The following describes two proteins that form a bound complex.

Sequence of chain A:
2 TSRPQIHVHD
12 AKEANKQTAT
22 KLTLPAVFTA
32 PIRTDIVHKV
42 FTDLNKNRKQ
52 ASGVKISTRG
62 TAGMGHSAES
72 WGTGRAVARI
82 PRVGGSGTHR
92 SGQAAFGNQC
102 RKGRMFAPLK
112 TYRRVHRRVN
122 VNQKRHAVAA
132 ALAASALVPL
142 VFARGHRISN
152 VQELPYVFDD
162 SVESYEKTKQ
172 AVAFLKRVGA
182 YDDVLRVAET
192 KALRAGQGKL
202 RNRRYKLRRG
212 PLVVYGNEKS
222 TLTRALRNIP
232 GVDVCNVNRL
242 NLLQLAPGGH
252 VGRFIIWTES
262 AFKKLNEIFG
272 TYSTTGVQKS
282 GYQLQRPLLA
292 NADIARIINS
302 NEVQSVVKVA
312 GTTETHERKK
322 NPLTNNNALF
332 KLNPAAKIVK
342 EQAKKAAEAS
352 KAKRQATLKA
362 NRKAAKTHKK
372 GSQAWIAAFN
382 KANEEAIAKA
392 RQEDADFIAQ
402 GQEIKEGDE

Sequence of chain B:
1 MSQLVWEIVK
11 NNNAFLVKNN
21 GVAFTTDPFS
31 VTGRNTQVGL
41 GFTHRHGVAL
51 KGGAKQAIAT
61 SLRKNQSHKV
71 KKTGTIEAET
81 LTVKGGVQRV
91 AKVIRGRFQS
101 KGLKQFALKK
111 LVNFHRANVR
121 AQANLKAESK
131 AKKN

Interface contacts:
Residue S150 in chain A contacts residue E77 in chain B (closest heavy-atom distance 3.0 Å).
Residue D294 in chain A is in contact with residue M1 in chain B (closest heavy-atom distance 2.6 Å).
Residue Q153 in chain A is in contact with residue K72 in chain B (closest heavy-atom distance 3.4 Å).
Residue L155 in chain A contacts residue I76 in chain B (closest heavy-atom distance 4.0 Å).
Residue G146 in chain A is in contact with residue A14 in chain B (closest heavy-atom distance 3.6 Å).
Residue E154 in chain A interacts with residue S67 in chain B (closest heavy-atom distance 4.8 Å).
Residue A293 in chain A interacts with residue M1 in chain B (closest heavy-atom distance 3.9 Å).
Residue H8 in chain A contacts residue K72 in chain B (closest heavy-atom distance 4.1 Å).
Residue V252 in chain A is in contact with residue I8 in chain B (closest heavy-atom distance 4.3 Å).
Residue A144 in chain A is in contact with residue N13 in chain B (closest heavy-atom distance 3.9 Å).
Residue E154 in chain A is in contact with residue H68 in chain B (closest heavy-atom distance 3.8 Å).
Residue V139 in chain A interacts with residue Q66 in chain B (closest heavy-atom distance 3.8 Å).
Residue E154 in chain A interacts with residue K69 in chain B (closest heavy-atom distance 4.4 Å).
Residue A144 in chain A contacts residue N12 in chain B (closest heavy-atom distance 4.3 Å).
Residue Q153 in chain A is in contact with residue I76 in chain B (closest heavy-atom distance 3.5 Å).
Residue A293 in chain A interacts with residue L4 in chain B (closest heavy-atom distance 4.2 Å).
Residue A144 in chain A contacts residue V9 in chain B (closest heavy-atom distance 3.5 Å).
Residue P140 in chain A is in contact with residue V5 in chain B (closest heavy-atom distance 4.4 Å).
Residue P140 in chain A is in contact with residue R63 in chain B (closest heavy-atom distance 4.3 Å).
Residue S150 in chain A is in contact with residue I76 in chain B (closest heavy-atom distance 3.8 Å).
Residue S150 in chain A interacts with residue T75 in chain B (closest heavy-atom distance 2.8 Å).
Residue P5 in chain A contacts residue H68 in chain B (closest heavy-atom distance 3.6 Å).
Residue A144 in chain A contacts residue A14 in chain B (closest heavy-atom distance 3.0 Å).
Residue Q6 in chain A interacts with residue H68 in chain B (closest heavy-atom distance 4.6 Å).
Residue N151 in chain A interacts with residue T75 in chain B (closest heavy-atom distance 4.3 Å).
Residue V152 in chain A is in contact with residue I76 in chain B (closest heavy-atom distance 2.7 Å).
Residue A144 in chain A is in contact with residue F15 in chain B (closest heavy-atom distance 4.0 Å).
Residue I149 in chain A is in contact with residue T75 in chain B (closest heavy-atom distance 4.6 Å).
Residue F143 in chain A contacts residue T75 in chain B (closest heavy-atom distance 4.8 Å).
Residue A144 in chain A interacts with residue F42 in chain B (closest heavy-atom distance 3.6 Å).
Residue Q153 in chain A contacts residue G74 in chain B (closest heavy-atom distance 3.8 Å).
Residue A293 in chain A contacts residue Q3 in chain B (closest heavy-atom distance 4.5 Å).
Residue R145 in chain A contacts residue A14 in chain B (closest heavy-atom distance 3.7 Å).
Residue Q18 in chain A is in contact with residue K71 in chain B (closest heavy-atom distance 4.7 Å).
Residue L141 in chain A contacts residue V5 in chain B (closest heavy-atom distance 4.7 Å).
Residue V139 in chain A is in contact with residue E77 in chain B (closest heavy-atom distance 4.5 Å).
Residue Q153 in chain A contacts residue S67 in chain B (closest heavy-atom distance 4.7 Å).
Residue E154 in chain A is in contact with residue K72 in chain B (closest heavy-atom distance 3.3 Å).
Residue Q18 in chain A contacts residue K72 in chain B (closest heavy-atom distance 3.5 Å).
Residue I295 in chain A contacts residue Q3 in chain B (closest heavy-atom distance 4.5 Å).
Residue L138 in chain A is in contact with residue M1 in chain B (closest heavy-atom distance 4.3 Å).
Residue L141 in chain A interacts with residue V9 in chain B (closest heavy-atom distance 4.0 Å).
Residue V139 in chain A interacts with residue I76 in chain B (closest heavy-atom distance 3.5 Å).
Residue A137 in chain A is in contact with residue Q66 in chain B (closest heavy-atom distance 3.0 Å).
Residue Q18 in chain A contacts residue V70 in chain B (closest heavy-atom distance 2.7 Å).
Residue H8 in chain A interacts with residue K69 in chain B (closest heavy-atom distance 3.2 Å).
Residue L141 in chain A interacts with residue I8 in chain B (closest heavy-atom distance 3.6 Å).
Residue I33 in chain A interacts with residue I8 in chain B (closest heavy-atom distance 3.9 Å).
Residue F143 in chain A is in contact with residue E77 in chain B (closest heavy-atom distance 2.9 Å).
Residue L138 in chain A interacts with residue Q66 in chain B (closest heavy-atom distance 3.8 Å).
Residue P140 in chain A interacts with residue F42 in chain B (closest heavy-atom distance 3.5 Å).
Residue F143 in chain A contacts residue F15 in chain B (closest heavy-atom distance 3.2 Å).
Residue E154 in chain A is in contact with residue I76 in chain B (closest heavy-atom distance 4.5 Å).
Residue H251 in chain A interacts with residue N12 in chain B (closest heavy-atom distance 2.4 Å).
Residue I149 in chain A contacts residue I76 in chain B (closest heavy-atom distance 3.3 Å).
Residue Q18 in chain A interacts with residue K69 in chain B (closest heavy-atom distance 4.4 Å).
Residue F143 in chain A interacts with residue A14 in chain B (closest heavy-atom distance 4.7 Å).
Residue L155 in chain A interacts with residue Q66 in chain B (closest heavy-atom distance 4.2 Å).
Residue H10 in chain A is in contact with residue K72 in chain B (closest heavy-atom distance 4.5 Å).
Residue D294 in chain A contacts residue S2 in chain B (closest heavy-atom distance 4.8 Å).